Contacts between the two chains:
Residue F226 in chain A is in contact with residue F10 in chain B (closest heavy-atom distance 3.7 Å).
Residue S172 in chain A interacts with residue L3 in chain B (closest heavy-atom distance 4.3 Å).
Residue F205 in chain A is in contact with residue L6 in chain B (closest heavy-atom distance 3.4 Å).
Residue V198 in chain A interacts with residue L3 in chain B (closest heavy-atom distance 3.6 Å).
Residue N227 in chain A is in contact with residue L9 in chain B (closest heavy-atom distance 4.5 Å).
Residue M168 in chain A is in contact with residue S7 in chain B (closest heavy-atom distance 3.6 Å).
Residue M219 in chain A is in contact with residue L9 in chain B (closest heavy-atom distance 3.6 Å).
Residue M167 in chain A contacts residue F10 in chain B (closest heavy-atom distance 3.3 Å).
Residue E199 in chain A contacts residue L3 in chain B (closest heavy-atom distance 3.0 Å).
Residue S172 in chain A contacts residue L6 in chain B (closest heavy-atom distance 3.8 Å).
Residue M168 in chain A is in contact with residue L6 in chain B (closest heavy-atom distance 3.5 Å).
Residue F171 in chain A contacts residue F10 in chain B (closest heavy-atom distance 4.3 Å).
Residue N227 in chain A interacts with residue G11 in chain B (closest heavy-atom distance 3.7 Å).
Residue E199 in chain A contacts residue A4 in chain B (closest heavy-atom distance 4.4 Å).
Residue I175 in chain A contacts residue L3 in chain B (closest heavy-atom distance 4.2 Å).
Residue V198 in chain A contacts residue L9 in chain B (closest heavy-atom distance 4.7 Å).
Residue E199 in chain A is in contact with residue G5 in chain B (closest heavy-atom distance 4.1 Å).
Residue N227 in chain A contacts residue F10 in chain B (closest heavy-atom distance 4.2 Å).
Residue M219 in chain A is in contact with residue A8 in chain B (closest heavy-atom distance 3.2 Å).
Residue F171 in chain A contacts residue L6 in chain B (closest heavy-atom distance 4.3 Å).
Residue V216 in chain A is in contact with residue L6 in chain B (closest heavy-atom distance 5.0 Å).
Residue F205 in chain A interacts with residue L9 in chain B (closest heavy-atom distance 3.6 Å).
Residue S215 in chain A contacts residue L9 in chain B (closest heavy-atom distance 4.0 Å).
Residue K225 in chain A is in contact with residue A8 in chain B (closest heavy-atom distance 3.5 Å).
Residue V198 in chain A contacts residue L6 in chain B (closest heavy-atom distance 3.8 Å).
Residue I175 in chain A interacts with residue L6 in chain B (closest heavy-atom distance 4.9 Å).
Residue V198 in chain A is in contact with residue G5 in chain B (closest heavy-atom distance 4.4 Å).
Residue K225 in chain A is in contact with residue L9 in chain B (closest heavy-atom distance 3.6 Å).
Residue M168 in chain A contacts residue F10 in chain B (closest heavy-atom distance 3.6 Å).
Residue V216 in chain A contacts residue L9 in chain B (closest heavy-atom distance 3.9 Å).
Residue P164 in chain A interacts with residue F10 in chain B (closest heavy-atom distance 3.4 Å).
Residue K225 in chain A interacts with residue G11 in chain B (closest heavy-atom distance 3.5 Å).
Residue V216 in chain A contacts residue G5 in chain B (closest heavy-atom distance 3.9 Å).
Residue F226 in chain A is in contact with residue L9 in chain B (closest heavy-atom distance 2.8 Å).
Residue L214 in chain A interacts with residue L9 in chain B (closest heavy-atom distance 4.0 Å).

Sequence of chain B:
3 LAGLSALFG

Sequence of chain A:
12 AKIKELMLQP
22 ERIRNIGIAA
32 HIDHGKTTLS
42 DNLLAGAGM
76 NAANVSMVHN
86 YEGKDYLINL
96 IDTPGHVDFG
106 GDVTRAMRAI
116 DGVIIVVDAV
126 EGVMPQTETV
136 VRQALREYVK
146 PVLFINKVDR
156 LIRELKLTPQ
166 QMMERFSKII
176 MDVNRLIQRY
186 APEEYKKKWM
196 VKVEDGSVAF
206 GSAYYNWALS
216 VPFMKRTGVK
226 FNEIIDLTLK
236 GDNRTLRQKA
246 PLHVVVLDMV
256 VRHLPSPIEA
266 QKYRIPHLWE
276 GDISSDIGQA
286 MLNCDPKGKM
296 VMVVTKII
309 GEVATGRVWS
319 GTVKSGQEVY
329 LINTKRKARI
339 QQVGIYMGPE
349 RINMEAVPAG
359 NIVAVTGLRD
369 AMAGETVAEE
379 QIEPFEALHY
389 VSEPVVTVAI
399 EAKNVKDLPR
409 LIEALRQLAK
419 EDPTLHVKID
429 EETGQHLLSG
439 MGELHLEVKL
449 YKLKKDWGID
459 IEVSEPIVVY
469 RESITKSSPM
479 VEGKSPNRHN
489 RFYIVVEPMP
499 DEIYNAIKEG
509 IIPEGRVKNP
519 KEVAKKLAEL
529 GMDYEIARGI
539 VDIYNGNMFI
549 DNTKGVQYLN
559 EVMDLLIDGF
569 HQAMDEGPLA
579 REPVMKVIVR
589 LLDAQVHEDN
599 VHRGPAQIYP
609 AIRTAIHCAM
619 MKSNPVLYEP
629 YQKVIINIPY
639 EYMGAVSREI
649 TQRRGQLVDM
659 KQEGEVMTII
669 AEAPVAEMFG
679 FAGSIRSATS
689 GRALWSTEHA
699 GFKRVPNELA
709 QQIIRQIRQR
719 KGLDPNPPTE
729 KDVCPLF

This data describes a binding interaction between two proteins.